Contacts between the two chains:
Residue V155 in protein 2 is in contact with residue R20 in protein 1 (closest heavy-atom distance 3.3 Å).
Residue Q55 in protein 2 contacts residue D18 in protein 1 (closest heavy-atom distance 3.9 Å).
Residue N52 in protein 2 interacts with residue Q19 in protein 1 (closest heavy-atom distance 3.7 Å).
Residue R218 in protein 2 interacts with residue S14 in protein 1 (closest heavy-atom distance 3.9 Å).
Residue F191 in protein 2 is in contact with residue F5 in protein 1 (closest heavy-atom distance 3.8 Å).
Residue S228 in protein 2 interacts with residue I7 in protein 1 (closest heavy-atom distance 4.0 Å).
Residue S228 in protein 2 interacts with residue F4 in protein 1 (closest heavy-atom distance 4.0 Å).
Residue F235 in protein 2 is in contact with residue F4 in protein 1 (closest heavy-atom distance 4.4 Å).
Residue K156 in protein 2 interacts with residue P23 in protein 1 (closest heavy-atom distance 3.7 Å).
Residue V155 in protein 2 is in contact with residue P23 in protein 1 (closest heavy-atom distance 3.6 Å).
Residue R154 in protein 2 interacts with residue Q19 in protein 1 (closest heavy-atom distance 2.5 Å).
Residue K156 in protein 2 is in contact with residue C21 in protein 1 (closest heavy-atom distance 2.8 Å).
Residue V48 in protein 2 is in contact with residue P24 in protein 1 (closest heavy-atom distance 4.2 Å).
Residue W187 in protein 2 is in contact with residue F5 in protein 1 (closest heavy-atom distance 3.8 Å).
Residue N232 in protein 2 is in contact with residue F4 in protein 1 (closest heavy-atom distance 3.6 Å).
Residue G18 in protein 2 is in contact with residue R15 in protein 1 (closest heavy-atom distance 4.5 Å).
Residue V48 in protein 2 contacts residue A22 in protein 1 (closest heavy-atom distance 4.3 Å).
Residue L225 in protein 2 is in contact with residue L8 in protein 1 (closest heavy-atom distance 3.9 Å).
Residue R154 in protein 2 interacts with residue L16 in protein 1 (closest heavy-atom distance 4.0 Å).
Residue G16 in protein 2 is in contact with residue Q12 in protein 1 (closest heavy-atom distance 3.4 Å).
Residue Q55 in protein 2 contacts residue R20 in protein 1 (closest heavy-atom distance 2.5 Å).
Residue R154 in protein 2 interacts with residue D18 in protein 1 (closest heavy-atom distance 4.5 Å).
Residue L225 in protein 2 contacts residue I7 in protein 1 (closest heavy-atom distance 4.4 Å).
Residue S56 in protein 2 is in contact with residue Q19 in protein 1 (closest heavy-atom distance 4.5 Å).
Residue T157 in protein 2 interacts with residue R15 in protein 1 (closest heavy-atom distance 3.5 Å).
Residue E221 in protein 2 contacts residue C11 in protein 1 (closest heavy-atom distance 3.8 Å).
Residue E19 in protein 2 interacts with residue R20 in protein 1 (closest heavy-atom distance 2.5 Å).
Residue S51 in protein 2 interacts with residue C21 in protein 1 (closest heavy-atom distance 3.7 Å).
Residue K156 in protein 2 contacts residue R20 in protein 1 (closest heavy-atom distance 3.3 Å).
Residue R154 in protein 2 contacts residue R20 in protein 1 (closest heavy-atom distance 3.1 Å).
Residue E19 in protein 2 interacts with residue R15 in protein 1 (closest heavy-atom distance 3.2 Å).
Residue K22 in protein 2 interacts with residue Q12 in protein 1 (closest heavy-atom distance 4.2 Å).
Residue E221 in protein 2 is in contact with residue K10 in protein 1 (closest heavy-atom distance 4.5 Å).
Residue Q123 in protein 2 interacts with residue Q19 in protein 1 (closest heavy-atom distance 3.1 Å).
Residue G178 in protein 2 is in contact with residue Q12 in protein 1 (closest heavy-atom distance 3.7 Å).
Residue Q123 in protein 2 contacts residue L16 in protein 1 (closest heavy-atom distance 3.2 Å).
Residue L225 in protein 2 interacts with residue Q12 in protein 1 (closest heavy-atom distance 4.1 Å).
Residue A59 in protein 2 contacts residue Q19 in protein 1 (closest heavy-atom distance 3.6 Å).
Residue E19 in protein 2 interacts with residue L16 in protein 1 (closest heavy-atom distance 4.5 Å).
Residue N52 in protein 2 is in contact with residue C21 in protein 1 (closest heavy-atom distance 3.6 Å).
Residue R154 in protein 2 interacts with residue C21 in protein 1 (closest heavy-atom distance 3.2 Å).
Residue L124 in protein 2 interacts with residue Q19 in protein 1 (closest heavy-atom distance 3.5 Å).
Residue V155 in protein 2 interacts with residue A22 in protein 1 (closest heavy-atom distance 4.4 Å).
Residue A17 in protein 2 interacts with residue C11 in protein 1 (closest heavy-atom distance 4.1 Å).
Residue E215 in protein 2 contacts residue K10 in protein 1 (closest heavy-atom distance 4.0 Å).
Residue Q44 in protein 2 is in contact with residue P24 in protein 1 (closest heavy-atom distance 4.2 Å).
Residue Q55 in protein 2 is in contact with residue Q19 in protein 1 (closest heavy-atom distance 3.0 Å).
Residue V155 in protein 2 interacts with residue C21 in protein 1 (closest heavy-atom distance 3.3 Å).
Residue N125 in protein 2 contacts residue Q19 in protein 1 (closest heavy-atom distance 2.8 Å).
Residue A17 in protein 2 is in contact with residue Q12 in protein 1 (closest heavy-atom distance 4.5 Å).
Residue Y45 in protein 2 interacts with residue P24 in protein 1 (closest heavy-atom distance 4.0 Å).
Residue N52 in protein 2 is in contact with residue R20 in protein 1 (closest heavy-atom distance 3.7 Å).
Residue Q55 in protein 2 is in contact with residue C21 in protein 1 (closest heavy-atom distance 3.3 Å).
Residue F191 in protein 2 interacts with residue F4 in protein 1 (closest heavy-atom distance 3.9 Å).
Residue L124 in protein 2 is in contact with residue L16 in protein 1 (closest heavy-atom distance 4.5 Å).
Residue N125 in protein 2 contacts residue L16 in protein 1 (closest heavy-atom distance 4.3 Å).
Residue S23 in protein 2 contacts residue R15 in protein 1 (closest heavy-atom distance 3.6 Å).
Residue I229 in protein 2 contacts residue F4 in protein 1 (closest heavy-atom distance 3.9 Å).
Residue V48 in protein 2 interacts with residue C21 in protein 1 (closest heavy-atom distance 4.0 Å).
Residue G18 in protein 2 is in contact with residue Q12 in protein 1 (closest heavy-atom distance 4.1 Å).

Sequence of protein 1:
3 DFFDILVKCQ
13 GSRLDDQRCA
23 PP

Sequence of protein 2:
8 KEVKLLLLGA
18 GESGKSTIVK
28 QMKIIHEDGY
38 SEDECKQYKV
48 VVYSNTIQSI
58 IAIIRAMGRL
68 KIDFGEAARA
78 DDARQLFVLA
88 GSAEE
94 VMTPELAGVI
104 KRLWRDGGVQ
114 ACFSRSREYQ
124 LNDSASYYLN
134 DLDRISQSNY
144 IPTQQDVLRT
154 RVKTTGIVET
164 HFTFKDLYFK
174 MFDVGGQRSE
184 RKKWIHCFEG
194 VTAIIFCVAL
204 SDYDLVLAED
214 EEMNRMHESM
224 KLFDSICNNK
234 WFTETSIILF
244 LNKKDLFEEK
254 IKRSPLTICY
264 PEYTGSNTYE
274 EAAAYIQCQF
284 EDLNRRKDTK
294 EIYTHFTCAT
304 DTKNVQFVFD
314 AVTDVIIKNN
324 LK

These two protein chains interact to form a complex.